This data describes a binding interaction between two proteins.

Contacts between the two chains:
Residue T30 in the second protein contacts residue E98 in the first protein (closest heavy-atom distance 4.2 Å).
Residue E98 in the second protein contacts residue F34 in the first protein (closest heavy-atom distance 3.6 Å).
Residue N7 in the second protein is in contact with residue F22 in the first protein (closest heavy-atom distance 3.9 Å).
Residue I26 in the second protein contacts residue V91 in the first protein (closest heavy-atom distance 4.3 Å).
Residue I56 in the second protein contacts residue F95 in the first protein (closest heavy-atom distance 3.5 Å).
Residue S25 in the second protein contacts residue E98 in the first protein (closest heavy-atom distance 4.0 Å).
Residue N13 in the second protein interacts with residue F22 in the first protein (closest heavy-atom distance 3.5 Å).
Residue E98 in the second protein interacts with residue G92 in the first protein (closest heavy-atom distance 3.5 Å).
Residue I17 in the second protein interacts with residue E29 in the first protein (closest heavy-atom distance 2.7 Å).
Residue L10 in the second protein contacts residue F22 in the first protein (closest heavy-atom distance 3.9 Å).
Residue F34 in the second protein contacts residue N96 in the first protein (closest heavy-atom distance 3.2 Å).
Residue N20 in the second protein interacts with residue N7 in the first protein (closest heavy-atom distance 3.6 Å).
Residue Q33 in the second protein interacts with residue E98 in the first protein (closest heavy-atom distance 4.2 Å).
Residue F22 in the second protein contacts residue T30 in the first protein (closest heavy-atom distance 3.5 Å).
Residue N7 in the second protein is in contact with residue N76 in the first protein (closest heavy-atom distance 4.3 Å).
Residue E29 in the second protein contacts residue E98 in the first protein (closest heavy-atom distance 3.5 Å).
Residue N18 in the second protein contacts residue N13 in the first protein (closest heavy-atom distance 3.9 Å).
Residue N7 in the second protein contacts residue E98 in the first protein (closest heavy-atom distance 3.4 Å).
Residue N18 in the second protein contacts residue I17 in the first protein (closest heavy-atom distance 3.6 Å).
Residue F22 in the second protein contacts residue Q33 in the first protein (closest heavy-atom distance 4.0 Å).
Residue S25 in the second protein contacts residue I26 in the first protein (closest heavy-atom distance 3.7 Å).
Residue I31 in the second protein interacts with residue N96 in the first protein (closest heavy-atom distance 4.6 Å).
Residue F34 in the second protein is in contact with residue F95 in the first protein (closest heavy-atom distance 3.6 Å).
Residue N20 in the second protein is in contact with residue M4 in the first protein (closest heavy-atom distance 3.2 Å).
Residue I26 in the second protein is in contact with residue E98 in the first protein (closest heavy-atom distance 3.5 Å).
Residue L10 in the second protein interacts with residue N20 in the first protein (closest heavy-atom distance 3.8 Å).
Residue I17 in the second protein interacts with residue I17 in the first protein (closest heavy-atom distance 4.1 Å).
Residue T30 in the second protein is in contact with residue N96 in the first protein (closest heavy-atom distance 3.0 Å).
Residue F9 in the second protein contacts residue F22 in the first protein (closest heavy-atom distance 4.4 Å).
Residue N76 in the second protein interacts with residue F34 in the first protein (closest heavy-atom distance 3.7 Å).
Residue I17 in the second protein is in contact with residue I26 in the first protein (closest heavy-atom distance 4.2 Å).
Residue N96 in the second protein is in contact with residue I56 in the first protein (closest heavy-atom distance 3.7 Å).
Residue N76 in the second protein contacts residue Q33 in the first protein (closest heavy-atom distance 3.3 Å).
Residue K14 in the second protein interacts with residue F22 in the first protein (closest heavy-atom distance 4.6 Å).
Residue I17 in the second protein interacts with residue F22 in the first protein (closest heavy-atom distance 3.8 Å).
Residue K14 in the second protein interacts with residue I17 in the first protein (closest heavy-atom distance 3.9 Å).
Residue L100 in the second protein is in contact with residue M4 in the first protein (closest heavy-atom distance 4.2 Å).
Residue F22 in the second protein interacts with residue E29 in the first protein (closest heavy-atom distance 3.5 Å).
Residue Q33 in the second protein contacts residue P97 in the first protein (closest heavy-atom distance 2.8 Å).
Residue E98 in the second protein contacts residue T30 in the first protein (closest heavy-atom distance 3.9 Å).
Residue N13 in the second protein contacts residue I26 in the first protein (closest heavy-atom distance 4.0 Å).
Residue N20 in the second protein interacts with residue E29 in the first protein (closest heavy-atom distance 3.4 Å).
Residue I26 in the second protein contacts residue I26 in the first protein (closest heavy-atom distance 3.6 Å).
Residue I26 in the second protein contacts residue G92 in the first protein (closest heavy-atom distance 4.3 Å).
Residue F22 in the second protein contacts residue I26 in the first protein (closest heavy-atom distance 4.0 Å).
Residue I17 in the second protein interacts with residue N13 in the first protein (closest heavy-atom distance 3.7 Å).
Residue N20 in the second protein is in contact with residue N6 in the first protein (closest heavy-atom distance 4.0 Å).
Residue N20 in the second protein contacts residue K5 in the first protein (closest heavy-atom distance 2.8 Å).
Residue T30 in the second protein is in contact with residue P97 in the first protein (closest heavy-atom distance 4.5 Å).
Residue F22 in the second protein interacts with residue F34 in the first protein (closest heavy-atom distance 3.6 Å).
Residue H21 in the second protein contacts residue M4 in the first protein (closest heavy-atom distance 4.2 Å).
Residue F22 in the second protein interacts with residue M4 in the first protein (closest heavy-atom distance 4.5 Å).
Residue N20 in the second protein is in contact with residue Q33 in the first protein (closest heavy-atom distance 3.4 Å).
Residue I17 in the second protein interacts with residue S25 in the first protein (closest heavy-atom distance 3.6 Å).
Residue G92 in the second protein contacts residue D93 in the first protein (closest heavy-atom distance 3.7 Å).
Residue D93 in the second protein is in contact with residue D93 in the first protein (closest heavy-atom distance 3.9 Å).
Residue N76 in the second protein contacts residue M4 in the first protein (closest heavy-atom distance 3.6 Å).
Residue H21 in the second protein contacts residue E29 in the first protein (closest heavy-atom distance 4.5 Å).
Residue Q33 in the second protein interacts with residue N96 in the first protein (closest heavy-atom distance 2.8 Å).
Residue E98 in the second protein contacts residue G57 in the first protein (closest heavy-atom distance 3.2 Å).

Sequence of the second protein:
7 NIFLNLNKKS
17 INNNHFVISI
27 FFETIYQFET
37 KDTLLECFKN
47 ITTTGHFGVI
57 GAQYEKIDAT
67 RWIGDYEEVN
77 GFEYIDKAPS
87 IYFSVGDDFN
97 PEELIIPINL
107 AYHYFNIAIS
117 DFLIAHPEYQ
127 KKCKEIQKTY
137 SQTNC

Sequence of the first protein:
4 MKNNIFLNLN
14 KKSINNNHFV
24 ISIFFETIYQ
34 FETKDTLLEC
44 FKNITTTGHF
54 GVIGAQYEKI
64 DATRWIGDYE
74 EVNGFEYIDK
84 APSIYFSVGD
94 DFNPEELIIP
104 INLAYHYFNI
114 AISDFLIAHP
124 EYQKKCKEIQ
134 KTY